Sequence of chain B:
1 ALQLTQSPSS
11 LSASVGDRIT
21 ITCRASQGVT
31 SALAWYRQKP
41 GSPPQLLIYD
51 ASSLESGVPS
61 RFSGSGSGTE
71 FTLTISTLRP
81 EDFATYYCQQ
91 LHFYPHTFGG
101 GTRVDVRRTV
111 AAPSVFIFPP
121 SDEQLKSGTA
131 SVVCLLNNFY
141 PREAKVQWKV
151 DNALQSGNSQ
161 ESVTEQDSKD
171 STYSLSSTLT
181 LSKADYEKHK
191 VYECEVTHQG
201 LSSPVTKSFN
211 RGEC

The following describes two proteins that form a bound complex.

Sequence of chain A:
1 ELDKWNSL

Interface contacts:
Residue Y94 in chain B is in contact with residue K4 in chain A (closest heavy-atom distance 3.6 Å).
Residue Y94 in chain B is in contact with residue L2 in chain A (closest heavy-atom distance 3.3 Å).
Residue H92 in chain B contacts residue E1 in chain A (closest heavy-atom distance 4.6 Å).
Residue F93 in chain B interacts with residue D3 in chain A (closest heavy-atom distance 4.2 Å).
Residue H92 in chain B contacts residue L2 in chain A (closest heavy-atom distance 3.6 Å).
Residue Y94 in chain B contacts residue E1 in chain A (closest heavy-atom distance 2.9 Å).
Residue H92 in chain B contacts residue N6 in chain A (closest heavy-atom distance 3.2 Å).
Residue H96 in chain B interacts with residue D3 in chain A (closest heavy-atom distance 2.7 Å).
Residue H92 in chain B contacts residue D3 in chain A (closest heavy-atom distance 3.0 Å).
Residue L91 in chain B interacts with residue D3 in chain A (closest heavy-atom distance 3.0 Å).
Residue F93 in chain B is in contact with residue L2 in chain A (closest heavy-atom distance 3.4 Å).
Residue F93 in chain B interacts with residue E1 in chain A (closest heavy-atom distance 3.5 Å).
Residue Y94 in chain B interacts with residue D3 in chain A (closest heavy-atom distance 3.5 Å).